Sequence of chain B:
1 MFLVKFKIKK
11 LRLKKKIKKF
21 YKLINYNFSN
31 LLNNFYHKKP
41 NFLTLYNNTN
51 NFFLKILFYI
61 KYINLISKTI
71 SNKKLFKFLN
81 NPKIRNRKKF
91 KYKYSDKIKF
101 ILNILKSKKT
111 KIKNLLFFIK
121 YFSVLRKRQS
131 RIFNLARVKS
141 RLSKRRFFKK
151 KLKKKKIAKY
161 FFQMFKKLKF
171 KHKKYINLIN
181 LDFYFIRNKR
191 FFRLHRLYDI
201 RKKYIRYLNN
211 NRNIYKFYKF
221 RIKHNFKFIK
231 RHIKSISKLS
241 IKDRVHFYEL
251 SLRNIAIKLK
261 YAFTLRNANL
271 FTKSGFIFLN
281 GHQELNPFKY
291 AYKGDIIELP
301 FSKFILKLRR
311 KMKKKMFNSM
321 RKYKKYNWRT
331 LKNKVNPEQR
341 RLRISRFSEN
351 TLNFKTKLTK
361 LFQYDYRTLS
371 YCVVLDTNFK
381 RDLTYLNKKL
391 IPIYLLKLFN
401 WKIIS

Residue-level contacts at the interface:
Residue I179 in chain B interacts with residue Y76 in chain A (closest heavy-atom distance 3.6 Å).
Residue I179 in chain B contacts residue T78 in chain A (closest heavy-atom distance 3.7 Å).
Residue L181 in chain B contacts residue N105 in chain A (closest heavy-atom distance 4.8 Å).
Residue D182 in chain B contacts residue R107 in chain A (closest heavy-atom distance 4.7 Å).
Residue N180 in chain B contacts residue Y76 in chain A (closest heavy-atom distance 2.9 Å).
Residue N180 in chain B is in contact with residue N105 in chain A (closest heavy-atom distance 3.1 Å).
Residue N180 in chain B interacts with residue F104 in chain A (closest heavy-atom distance 4.3 Å).
Residue N180 in chain B contacts residue F103 in chain A (closest heavy-atom distance 2.9 Å).
Residue D182 in chain B contacts residue K62 in chain A (closest heavy-atom distance 2.9 Å).
Residue I179 in chain B is in contact with residue F81 in chain A (closest heavy-atom distance 4.7 Å).
Residue N180 in chain B is in contact with residue T78 in chain A (closest heavy-atom distance 4.7 Å).

These two protein chains interact to form a complex.

Sequence of chain A:
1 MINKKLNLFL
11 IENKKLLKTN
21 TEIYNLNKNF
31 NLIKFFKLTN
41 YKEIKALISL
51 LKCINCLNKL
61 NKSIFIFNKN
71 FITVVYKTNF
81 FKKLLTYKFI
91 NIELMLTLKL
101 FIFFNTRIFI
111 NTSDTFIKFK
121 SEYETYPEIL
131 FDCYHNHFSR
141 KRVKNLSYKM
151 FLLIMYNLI